Sequence of the second protein:
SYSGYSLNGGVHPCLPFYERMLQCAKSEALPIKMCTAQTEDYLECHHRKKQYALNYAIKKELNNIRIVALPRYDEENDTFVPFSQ

Sequence of the first protein:
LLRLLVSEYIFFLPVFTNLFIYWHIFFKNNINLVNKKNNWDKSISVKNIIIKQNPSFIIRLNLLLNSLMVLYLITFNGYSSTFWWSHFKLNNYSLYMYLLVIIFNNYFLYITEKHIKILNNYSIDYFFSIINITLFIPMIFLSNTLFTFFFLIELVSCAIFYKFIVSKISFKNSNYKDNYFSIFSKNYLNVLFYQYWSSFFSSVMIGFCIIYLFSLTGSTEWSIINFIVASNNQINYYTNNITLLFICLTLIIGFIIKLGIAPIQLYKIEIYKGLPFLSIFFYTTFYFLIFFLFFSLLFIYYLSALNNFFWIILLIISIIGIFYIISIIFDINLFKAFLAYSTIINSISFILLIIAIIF

This data describes a binding interaction between two proteins.

Residue-level contacts at the interface:
Residue F228 in the first protein contacts residue A26 in the second protein (closest heavy-atom distance 3.7 Å).
Residue T146 in the first protein contacts residue S2 in the second protein (closest heavy-atom distance 3.4 Å).
Residue F148 in the first protein interacts with residue S2 in the second protein (closest heavy-atom distance 4.4 Å).
Residue I229 in the first protein interacts with residue M22 in the second protein (closest heavy-atom distance 3.8 Å).
Residue Y238 in the first protein contacts residue H48 in the second protein (closest heavy-atom distance 2.3 Å).
Residue G219 in the first protein is in contact with residue Y3 in the second protein (closest heavy-atom distance 3.8 Å).
Residue E222 in the first protein interacts with residue S2 in the second protein (closest heavy-atom distance 4.1 Å).
Residue Q235 in the first protein is in contact with residue K34 in the second protein (closest heavy-atom distance 2.5 Å).
Residue I236 in the first protein interacts with residue T40 in the second protein (closest heavy-atom distance 4.2 Å).
Residue T240 in the first protein is in contact with residue K50 in the second protein (closest heavy-atom distance 4.8 Å).
Residue Q235 in the first protein is in contact with residue T37 in the second protein (closest heavy-atom distance 3.7 Å).
Residue Q235 in the first protein is in contact with residue I33 in the second protein (closest heavy-atom distance 4.3 Å).
Residue G219 in the first protein is in contact with residue S2 in the second protein (closest heavy-atom distance 4.3 Å).
Residue I236 in the first protein is in contact with residue T37 in the second protein (closest heavy-atom distance 3.3 Å).
Residue S220 in the first protein contacts residue S2 in the second protein (closest heavy-atom distance 3.9 Å).
Residue G219 in the first protein is in contact with residue Y43 in the second protein (closest heavy-atom distance 4.0 Å).
Residue N237 in the first protein interacts with residue K50 in the second protein (closest heavy-atom distance 5.0 Å).
Residue S216 in the first protein is in contact with residue H47 in the second protein (closest heavy-atom distance 2.6 Å).
Residue I229 in the first protein contacts residue Y43 in the second protein (closest heavy-atom distance 3.9 Å).
Residue Y238 in the first protein interacts with residue R49 in the second protein (closest heavy-atom distance 4.3 Å).
Residue Y238 in the first protein is in contact with residue E45 in the second protein (closest heavy-atom distance 3.1 Å).
Residue Y238 in the first protein interacts with residue K50 in the second protein (closest heavy-atom distance 3.0 Å).
Residue S232 in the first protein interacts with residue T40 in the second protein (closest heavy-atom distance 3.5 Å).
Residue T218 in the first protein is in contact with residue Y43 in the second protein (closest heavy-atom distance 3.0 Å).
Residue F215 in the first protein is in contact with residue H47 in the second protein (closest heavy-atom distance 3.6 Å).
Residue G219 in the first protein contacts residue H47 in the second protein (closest heavy-atom distance 3.8 Å).
Residue I229 in the first protein is in contact with residue L44 in the second protein (closest heavy-atom distance 4.1 Å).
Residue Y238 in the first protein is in contact with residue K51 in the second protein (closest heavy-atom distance 4.2 Å).
Residue I236 in the first protein is in contact with residue E41 in the second protein (closest heavy-atom distance 3.9 Å).
Residue F228 in the first protein interacts with residue C36 in the second protein (closest heavy-atom distance 4.3 Å).
Residue L217 in the first protein interacts with residue H48 in the second protein (closest heavy-atom distance 2.7 Å).
Residue L217 in the first protein contacts residue L44 in the second protein (closest heavy-atom distance 4.8 Å).
Residue T218 in the first protein interacts with residue H47 in the second protein (closest heavy-atom distance 4.2 Å).
Residue F228 in the first protein contacts residue I33 in the second protein (closest heavy-atom distance 3.6 Å).
Residue T218 in the first protein contacts residue H48 in the second protein (closest heavy-atom distance 4.7 Å).
Residue Y238 in the first protein is in contact with residue E41 in the second protein (closest heavy-atom distance 4.7 Å).
Residue N233 in the first protein interacts with residue L44 in the second protein (closest heavy-atom distance 4.3 Å).
Residue I225 in the first protein interacts with residue Y19 in the second protein (closest heavy-atom distance 3.3 Å).
Residue A231 in the first protein is in contact with residue I33 in the second protein (closest heavy-atom distance 3.6 Å).
Residue T221 in the first protein is in contact with residue S2 in the second protein (closest heavy-atom distance 2.7 Å).
Residue S232 in the first protein is in contact with residue I33 in the second protein (closest heavy-atom distance 3.6 Å).
Residue I225 in the first protein interacts with residue L23 in the second protein (closest heavy-atom distance 3.9 Å).
Residue L217 in the first protein is in contact with residue H47 in the second protein (closest heavy-atom distance 4.0 Å).
Residue S220 in the first protein is in contact with residue Y3 in the second protein (closest heavy-atom distance 3.6 Å).
Residue S216 in the first protein interacts with residue H48 in the second protein (closest heavy-atom distance 3.2 Å).
Residue Y239 in the first protein is in contact with residue H48 in the second protein (closest heavy-atom distance 3.9 Å).
Residue Y238 in the first protein is in contact with residue L44 in the second protein (closest heavy-atom distance 3.1 Å).
Residue H88 in the first protein is in contact with residue S2 in the second protein (closest heavy-atom distance 4.6 Å).
Residue F228 in the first protein is in contact with residue M22 in the second protein (closest heavy-atom distance 3.8 Å).
Residue I229 in the first protein interacts with residue T40 in the second protein (closest heavy-atom distance 3.9 Å).
Residue F228 in the first protein is in contact with residue P32 in the second protein (closest heavy-atom distance 3.7 Å).
Residue F215 in the first protein is in contact with residue S2 in the second protein (closest heavy-atom distance 3.6 Å).
Residue F228 in the first protein is in contact with residue T40 in the second protein (closest heavy-atom distance 3.7 Å).
Residue E222 in the first protein is in contact with residue Y19 in the second protein (closest heavy-atom distance 4.5 Å).